These two protein chains interact to form a complex.

Sequence of chain B:
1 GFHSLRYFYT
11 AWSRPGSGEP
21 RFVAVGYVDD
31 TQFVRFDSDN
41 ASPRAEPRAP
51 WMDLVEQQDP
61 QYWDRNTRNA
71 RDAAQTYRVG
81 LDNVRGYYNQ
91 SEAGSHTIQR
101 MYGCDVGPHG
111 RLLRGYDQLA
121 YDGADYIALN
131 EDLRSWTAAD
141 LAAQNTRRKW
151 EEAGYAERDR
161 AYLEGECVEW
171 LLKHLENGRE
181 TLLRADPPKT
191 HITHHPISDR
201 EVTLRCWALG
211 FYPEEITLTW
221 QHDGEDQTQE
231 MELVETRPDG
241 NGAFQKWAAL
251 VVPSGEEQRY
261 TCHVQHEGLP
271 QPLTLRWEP

Sequence of chain A:
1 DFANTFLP

Residue-level contacts at the interface:
Residue R100 in chain B contacts residue F6 in chain A (closest heavy-atom distance 4.3 Å).
Residue N69 in chain B contacts residue F2 in chain A (closest heavy-atom distance 3.9 Å).
Residue Y162 in chain B interacts with residue F2 in chain A (closest heavy-atom distance 3.8 Å).
Residue W170 in chain B interacts with residue D1 in chain A (closest heavy-atom distance 3.5 Å).
Residue T76 in chain B is in contact with residue T5 in chain A (closest heavy-atom distance 3.4 Å).
Residue Y7 in chain B is in contact with residue F2 in chain A (closest heavy-atom distance 3.4 Å).
Residue T146 in chain B contacts residue P8 in chain A (closest heavy-atom distance 2.8 Å).
Residue Y126 in chain B interacts with residue P8 in chain A (closest heavy-atom distance 4.5 Å).
Residue Y9 in chain B contacts residue A3 in chain A (closest heavy-atom distance 4.2 Å).
Residue W150 in chain B contacts residue L7 in chain A (closest heavy-atom distance 2.8 Å).
Residue A24 in chain B contacts residue F2 in chain A (closest heavy-atom distance 4.4 Å).
Residue R65 in chain B is in contact with residue D1 in chain A (closest heavy-atom distance 3.0 Å).
Residue W150 in chain B interacts with residue F6 in chain A (closest heavy-atom distance 3.5 Å).
Residue A73 in chain B interacts with residue T5 in chain A (closest heavy-atom distance 3.5 Å).
Residue Y162 in chain B contacts residue A3 in chain A (closest heavy-atom distance 3.6 Å).
Residue Y7 in chain B is in contact with residue D1 in chain A (closest heavy-atom distance 3.5 Å).
Residue Y9 in chain B interacts with residue T5 in chain A (closest heavy-atom distance 3.3 Å).
Residue Y77 in chain B is in contact with residue T5 in chain A (closest heavy-atom distance 3.7 Å).
Residue K149 in chain B interacts with residue L7 in chain A (closest heavy-atom distance 3.7 Å).
Residue L119 in chain B contacts residue P8 in chain A (closest heavy-atom distance 4.1 Å).
Residue D159 in chain B is in contact with residue A3 in chain A (closest heavy-atom distance 5.0 Å).
Residue F36 in chain B contacts residue F2 in chain A (closest heavy-atom distance 4.8 Å).
Residue N66 in chain B is in contact with residue D1 in chain A (closest heavy-atom distance 3.1 Å).
Residue N83 in chain B contacts residue L7 in chain A (closest heavy-atom distance 3.8 Å).
Residue N69 in chain B contacts residue N4 in chain A (closest heavy-atom distance 4.6 Å).
Residue Y102 in chain B contacts residue F2 in chain A (closest heavy-atom distance 3.4 Å).
Residue R100 in chain B contacts residue A3 in chain A (closest heavy-atom distance 4.3 Å).
Residue Y155 in chain B interacts with residue F6 in chain A (closest heavy-atom distance 3.4 Å).
Residue R100 in chain B interacts with residue T5 in chain A (closest heavy-atom distance 3.1 Å).
Residue R158 in chain B is in contact with residue N4 in chain A (closest heavy-atom distance 3.1 Å).
Residue N66 in chain B interacts with residue F2 in chain A (closest heavy-atom distance 3.0 Å).
Residue N69 in chain B is in contact with residue A3 in chain A (closest heavy-atom distance 3.0 Å).
Residue Y77 in chain B is in contact with residue P8 in chain A (closest heavy-atom distance 3.9 Å).
Residue Y102 in chain B is in contact with residue A3 in chain A (closest heavy-atom distance 3.0 Å).
Residue G80 in chain B interacts with residue L7 in chain A (closest heavy-atom distance 3.5 Å).
Residue I98 in chain B is in contact with residue P8 in chain A (closest heavy-atom distance 4.4 Å).
Residue N83 in chain B is in contact with residue P8 in chain A (closest heavy-atom distance 3.0 Å).
Residue D159 in chain B is in contact with residue F6 in chain A (closest heavy-atom distance 4.0 Å).
Residue G80 in chain B interacts with residue P8 in chain A (closest heavy-atom distance 3.9 Å).
Residue Y77 in chain B is in contact with residue F6 in chain A (closest heavy-atom distance 3.8 Å).
Residue W136 in chain B contacts residue F6 in chain A (closest heavy-atom distance 4.7 Å).
Residue V84 in chain B interacts with residue P8 in chain A (closest heavy-atom distance 3.7 Å).
Residue T76 in chain B is in contact with residue P8 in chain A (closest heavy-atom distance 4.7 Å).
Residue D117 in chain B contacts residue F6 in chain A (closest heavy-atom distance 4.5 Å).
Residue A70 in chain B interacts with residue F2 in chain A (closest heavy-atom distance 4.0 Å).
Residue Y9 in chain B is in contact with residue F2 in chain A (closest heavy-atom distance 3.6 Å).
Residue V34 in chain B interacts with residue F2 in chain A (closest heavy-atom distance 4.4 Å).
Residue Y87 in chain B is in contact with residue P8 in chain A (closest heavy-atom distance 2.6 Å).
Residue V79 in chain B interacts with residue L7 in chain A (closest heavy-atom distance 4.0 Å).
Residue R158 in chain B interacts with residue F6 in chain A (closest heavy-atom distance 4.1 Å).
Residue T146 in chain B interacts with residue L7 in chain A (closest heavy-atom distance 4.7 Å).
Residue T76 in chain B contacts residue L7 in chain A (closest heavy-atom distance 3.2 Å).
Residue R100 in chain B contacts residue N4 in chain A (closest heavy-atom distance 2.9 Å).
Residue T76 in chain B contacts residue F6 in chain A (closest heavy-atom distance 4.4 Å).
Residue Y62 in chain B interacts with residue D1 in chain A (closest heavy-atom distance 3.4 Å).
Residue A45 in chain B interacts with residue F2 in chain A (closest heavy-atom distance 4.4 Å).
Residue W150 in chain B interacts with residue P8 in chain A (closest heavy-atom distance 4.0 Å).
Residue Y162 in chain B contacts residue D1 in chain A (closest heavy-atom distance 2.7 Å).
Residue K149 in chain B interacts with residue P8 in chain A (closest heavy-atom distance 3.2 Å).